Contacts between the two chains:
Residue N138 in the second protein contacts residue A99 in the first protein (closest heavy-atom distance 3.4 Å).
Residue W78 in the second protein interacts with residue K88 in the first protein (closest heavy-atom distance 3.5 Å).
Residue R73 in the second protein interacts with residue Y112 in the first protein (closest heavy-atom distance 3.3 Å).
Residue T75 in the second protein is in contact with residue K88 in the first protein (closest heavy-atom distance 2.7 Å).
Residue P69 in the second protein is in contact with residue A92 in the first protein (closest heavy-atom distance 3.6 Å).
Residue Q249 in the second protein interacts with residue P101 in the first protein (closest heavy-atom distance 3.5 Å).
Residue Q249 in the second protein interacts with residue R166 in the first protein (closest heavy-atom distance 2.5 Å).
Residue F13 in the second protein interacts with residue A98 in the first protein (closest heavy-atom distance 3.6 Å).
Residue H84 in the second protein is in contact with residue T72 in the first protein (closest heavy-atom distance 3.3 Å).
Residue Q249 in the second protein interacts with residue D103 in the first protein (closest heavy-atom distance 2.9 Å).
Residue R141 in the second protein interacts with residue I97 in the first protein (closest heavy-atom distance 2.9 Å).
Residue N140 in the second protein interacts with residue Q169 in the first protein (closest heavy-atom distance 3.6 Å).
Residue S87 in the second protein contacts residue C70 in the first protein (closest heavy-atom distance 3.6 Å).
Residue S87 in the second protein interacts with residue P68 in the first protein (closest heavy-atom distance 3.5 Å).
Residue L139 in the second protein contacts residue Q169 in the first protein (closest heavy-atom distance 3.6 Å).
Residue S87 in the second protein is in contact with residue V69 in the first protein (closest heavy-atom distance 3.4 Å).
Residue W78 in the second protein is in contact with residue K89 in the first protein (closest heavy-atom distance 3.6 Å).
Residue R73 in the second protein contacts residue G111 in the first protein (closest heavy-atom distance 3.7 Å).
Residue Y5 in the second protein contacts residue W37 in the first protein (closest heavy-atom distance 3.3 Å).
Residue A2 in the second protein contacts residue E40 in the first protein (closest heavy-atom distance 3.5 Å).
Residue S87 in the second protein interacts with residue P71 in the first protein (closest heavy-atom distance 3.4 Å).
Residue N140 in the second protein interacts with residue A98 in the first protein (closest heavy-atom distance 3.0 Å).
Residue Y5 in the second protein is in contact with residue G15 in the first protein (closest heavy-atom distance 3.2 Å).
Residue T86 in the second protein is in contact with residue P68 in the first protein (closest heavy-atom distance 2.7 Å).
Residue R141 in the second protein is in contact with residue A98 in the first protein (closest heavy-atom distance 3.0 Å).
Residue L251 in the second protein is in contact with residue R188 in the first protein (closest heavy-atom distance 3.5 Å).
Residue P8 in the second protein contacts residue W37 in the first protein (closest heavy-atom distance 3.5 Å).
Residue T75 in the second protein interacts with residue C90 in the first protein (closest heavy-atom distance 3.0 Å).
Residue N140 in the second protein contacts residue C100 in the first protein (closest heavy-atom distance 3.5 Å).
Residue R73 in the second protein is in contact with residue A110 in the first protein (closest heavy-atom distance 3.5 Å).
Residue W78 in the second protein is in contact with residue T72 in the first protein (closest heavy-atom distance 3.6 Å).
Residue F13 in the second protein is in contact with residue I97 in the first protein (closest heavy-atom distance 3.5 Å).
Residue R73 in the second protein interacts with residue C90 in the first protein (closest heavy-atom distance 3.1 Å).
Residue N140 in the second protein contacts residue A99 in the first protein (closest heavy-atom distance 3.6 Å).
Residue N9 in the second protein is in contact with residue F34 in the first protein (closest heavy-atom distance 2.9 Å).
Residue W14 in the second protein interacts with residue C93 in the first protein (closest heavy-atom distance 2.8 Å).
Residue W90 in the second protein interacts with residue P71 in the first protein (closest heavy-atom distance 3.0 Å).
Residue A70 in the second protein contacts residue G111 in the first protein (closest heavy-atom distance 3.3 Å).
Residue A10 in the second protein is in contact with residue D103 in the first protein (closest heavy-atom distance 3.5 Å).
Residue G252 in the second protein contacts residue E189 in the first protein (closest heavy-atom distance 3.6 Å).
Residue E3 in the second protein contacts residue E40 in the first protein (closest heavy-atom distance 2.8 Å).
Residue Q249 in the second protein contacts residue C100 in the first protein (closest heavy-atom distance 3.1 Å).
Residue F4 in the second protein contacts residue I38 in the first protein (closest heavy-atom distance 3.1 Å).
Residue S68 in the second protein contacts residue I91 in the first protein (closest heavy-atom distance 3.0 Å).
Residue N9 in the second protein contacts residue R105 in the first protein (closest heavy-atom distance 3.5 Å).
Residue G252 in the second protein is in contact with residue S190 in the first protein (closest heavy-atom distance 2.8 Å).
Residue H84 in the second protein is in contact with residue G73 in the first protein (closest heavy-atom distance 3.5 Å).
Residue N140 in the second protein is in contact with residue P101 in the first protein (closest heavy-atom distance 3.7 Å).
Residue Y5 in the second protein interacts with residue I38 in the first protein (closest heavy-atom distance 3.0 Å).
Residue N140 in the second protein is in contact with residue R166 in the first protein (closest heavy-atom distance 3.3 Å).
Residue P69 in the second protein is in contact with residue L107 in the first protein (closest heavy-atom distance 3.3 Å).
Residue H84 in the second protein interacts with residue P71 in the first protein (closest heavy-atom distance 3.1 Å).
Residue A2 in the second protein contacts residue R41 in the first protein (closest heavy-atom distance 3.5 Å).
Residue R73 in the second protein contacts residue P87 in the first protein (closest heavy-atom distance 3.0 Å).
Residue N9 in the second protein contacts residue D103 in the first protein (closest heavy-atom distance 3.2 Å).
Residue E3 in the second protein is in contact with residue R39 in the first protein (closest heavy-atom distance 3.5 Å).
Residue N138 in the second protein contacts residue A98 in the first protein (closest heavy-atom distance 3.6 Å).
Residue P69 in the second protein contacts residue G111 in the first protein (closest heavy-atom distance 3.6 Å).
Residue L7 in the second protein is in contact with residue F34 in the first protein (closest heavy-atom distance 3.4 Å).
Residue L79 in the second protein is in contact with residue P71 in the first protein (closest heavy-atom distance 3.4 Å).

The following describes two proteins that form a bound complex.

Sequence of the first protein:
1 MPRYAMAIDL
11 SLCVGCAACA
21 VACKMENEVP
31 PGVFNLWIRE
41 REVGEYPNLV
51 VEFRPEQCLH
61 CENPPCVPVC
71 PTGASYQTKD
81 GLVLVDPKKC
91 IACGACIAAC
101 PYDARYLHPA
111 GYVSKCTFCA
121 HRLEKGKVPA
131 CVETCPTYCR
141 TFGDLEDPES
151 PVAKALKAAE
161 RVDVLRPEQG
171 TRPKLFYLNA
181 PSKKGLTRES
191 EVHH

Sequence of the second protein:
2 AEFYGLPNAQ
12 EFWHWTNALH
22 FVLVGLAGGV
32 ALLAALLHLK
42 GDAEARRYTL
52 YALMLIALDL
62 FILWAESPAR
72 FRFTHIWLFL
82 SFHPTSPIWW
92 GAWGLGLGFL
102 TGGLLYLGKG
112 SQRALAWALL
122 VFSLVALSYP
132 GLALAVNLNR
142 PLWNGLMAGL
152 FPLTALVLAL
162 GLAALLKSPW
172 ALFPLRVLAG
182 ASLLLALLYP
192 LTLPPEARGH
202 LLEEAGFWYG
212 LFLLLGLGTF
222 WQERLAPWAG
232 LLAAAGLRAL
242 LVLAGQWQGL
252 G